Sequence of the first protein:
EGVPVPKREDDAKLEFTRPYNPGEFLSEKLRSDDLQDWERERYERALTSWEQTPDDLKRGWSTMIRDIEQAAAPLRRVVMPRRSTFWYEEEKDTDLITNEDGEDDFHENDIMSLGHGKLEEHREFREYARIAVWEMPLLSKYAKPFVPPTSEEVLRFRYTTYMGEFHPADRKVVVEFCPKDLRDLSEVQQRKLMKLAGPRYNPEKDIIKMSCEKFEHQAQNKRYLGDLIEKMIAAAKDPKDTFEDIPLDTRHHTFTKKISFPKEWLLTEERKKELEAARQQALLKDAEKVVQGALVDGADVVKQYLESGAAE

Residue-level contacts at the interface:
Residue H201 in the second protein interacts with residue R86 in the first protein (closest heavy-atom distance 3.1 Å).
Residue N64 in the second protein is in contact with residue E206 in the first protein (closest heavy-atom distance 2.8 Å).
Residue F49 in the second protein interacts with residue K159 in the first protein (closest heavy-atom distance 2.5 Å).
Residue R135 in the second protein contacts residue Y129 in the first protein (closest heavy-atom distance 2.8 Å).
Residue S150 in the second protein is in contact with residue A112 in the first protein (closest heavy-atom distance 3.2 Å).
Residue R135 in the second protein is in contact with residue E144 in the first protein (closest heavy-atom distance 2.4 Å).
Residue K143 in the second protein contacts residue L116 in the first protein (closest heavy-atom distance 2.8 Å).
Residue F63 in the second protein is in contact with residue E206 in the first protein (closest heavy-atom distance 3.1 Å).
Residue N64 in the second protein interacts with residue F207 in the first protein (closest heavy-atom distance 3.4 Å).
Residue R135 in the second protein is in contact with residue W128 in the first protein (closest heavy-atom distance 3.3 Å).
Residue E216 in the second protein is in contact with residue R117 in the first protein (closest heavy-atom distance 3.3 Å).
Residue I158 in the second protein interacts with residue I109 in the first protein (closest heavy-atom distance 3.3 Å).
Residue N110 in the second protein interacts with residue Y129 in the first protein (closest heavy-atom distance 3.2 Å).
Residue I21 in the second protein is in contact with residue D222 in the first protein (closest heavy-atom distance 3.0 Å).
Residue S139 in the second protein interacts with residue L137 in the first protein (closest heavy-atom distance 3.2 Å).
Residue A211 in the second protein is in contact with residue Y61 in the first protein (closest heavy-atom distance 3.3 Å).
Residue K278 in the second protein is in contact with residue E130 in the first protein (closest heavy-atom distance 2.8 Å).
Residue N484 in the second protein contacts residue L155 in the first protein (closest heavy-atom distance 3.2 Å).
Residue R262 in the second protein is in contact with residue D151 in the first protein (closest heavy-atom distance 2.9 Å).
Residue V107 in the second protein is in contact with residue E131 in the first protein (closest heavy-atom distance 3.0 Å).
Residue R100 in the second protein is in contact with residue K133 in the first protein (closest heavy-atom distance 3.2 Å).
Residue K430 in the second protein interacts with residue M153 in the first protein (closest heavy-atom distance 3.2 Å).
Residue V154 in the second protein is in contact with residue D108 in the first protein (closest heavy-atom distance 3.1 Å).
Residue Y131 in the second protein contacts residue S154 in the first protein (closest heavy-atom distance 3.3 Å).
Residue K120 in the second protein interacts with residue E165 in the first protein (closest heavy-atom distance 2.6 Å).
Residue L147 in the second protein contacts residue A112 in the first protein (closest heavy-atom distance 3.4 Å).
Residue E486 in the second protein contacts residue L155 in the first protein (closest heavy-atom distance 3.4 Å).
Residue K215 in the second protein interacts with residue R117 in the first protein (closest heavy-atom distance 3.3 Å).
Residue S506 in the second protein interacts with residue M153 in the first protein (closest heavy-atom distance 3.2 Å).
Residue F264 in the second protein interacts with residue D145 in the first protein (closest heavy-atom distance 3.3 Å).
Residue V20 in the second protein interacts with residue D222 in the first protein (closest heavy-atom distance 2.7 Å).
Residue K142 in the second protein contacts residue E144 in the first protein (closest heavy-atom distance 3.4 Å).
Residue N123 in the second protein is in contact with residue E206 in the first protein (closest heavy-atom distance 3.0 Å).
Residue L266 in the second protein contacts residue S154 in the first protein (closest heavy-atom distance 3.1 Å).
Residue I204 in the second protein contacts residue R83 in the first protein (closest heavy-atom distance 3.4 Å).
Residue P51 in the second protein contacts residue G158 in the first protein (closest heavy-atom distance 3.4 Å).
Residue N281 in the second protein interacts with residue E131 in the first protein (closest heavy-atom distance 2.5 Å).
Residue S139 in the second protein interacts with residue Y129 in the first protein (closest heavy-atom distance 3.1 Å).
Residue E216 in the second protein interacts with residue E110 in the first protein (closest heavy-atom distance 2.6 Å).
Residue N123 in the second protein interacts with residue M204 in the first protein (closest heavy-atom distance 2.9 Å).
Residue H201 in the second protein is in contact with residue R83 in the first protein (closest heavy-atom distance 3.0 Å).
Residue I423 in the second protein is in contact with residue H163 in the first protein (closest heavy-atom distance 3.3 Å).
Residue Y25 in the second protein interacts with residue R197 in the first protein (closest heavy-atom distance 3.2 Å).
Residue R226 in the second protein contacts residue D134 in the first protein (closest heavy-atom distance 2.9 Å).
Residue L266 in the second protein is in contact with residue D151 in the first protein (closest heavy-atom distance 3.3 Å).
Residue S17 in the second protein interacts with residue S192 in the first protein (closest heavy-atom distance 3.0 Å).
Residue N110 in the second protein is in contact with residue E132 in the first protein (closest heavy-atom distance 3.4 Å).
Residue V154 in the second protein is in contact with residue M105 in the first protein (closest heavy-atom distance 3.3 Å).
Residue Y25 in the second protein interacts with residue E217 in the first protein (closest heavy-atom distance 2.4 Å).
Residue K24 in the second protein interacts with residue K246 in the first protein (closest heavy-atom distance 3.2 Å).
Residue S19 in the second protein interacts with residue T191 in the first protein (closest heavy-atom distance 2.5 Å).
Residue K278 in the second protein interacts with residue F127 in the first protein (closest heavy-atom distance 2.9 Å).
Residue Y48 in the second protein is in contact with residue K159 in the first protein (closest heavy-atom distance 3.3 Å).
Residue I158 in the second protein contacts residue M105 in the first protein (closest heavy-atom distance 3.4 Å).
Residue Y214 in the second protein interacts with residue E56 in the first protein (closest heavy-atom distance 3.3 Å).
Residue S200 in the second protein interacts with residue R83 in the first protein (closest heavy-atom distance 2.7 Å).
Residue S19 in the second protein contacts residue E194 in the first protein (closest heavy-atom distance 3.1 Å).
Residue N110 in the second protein interacts with residue W128 in the first protein (closest heavy-atom distance 3.4 Å).
Residue K54 in the second protein interacts with residue S154 in the first protein (closest heavy-atom distance 3.2 Å).
Residue N267 in the second protein is in contact with residue S154 in the first protein (closest heavy-atom distance 3.1 Å).

Sequence of the second protein:
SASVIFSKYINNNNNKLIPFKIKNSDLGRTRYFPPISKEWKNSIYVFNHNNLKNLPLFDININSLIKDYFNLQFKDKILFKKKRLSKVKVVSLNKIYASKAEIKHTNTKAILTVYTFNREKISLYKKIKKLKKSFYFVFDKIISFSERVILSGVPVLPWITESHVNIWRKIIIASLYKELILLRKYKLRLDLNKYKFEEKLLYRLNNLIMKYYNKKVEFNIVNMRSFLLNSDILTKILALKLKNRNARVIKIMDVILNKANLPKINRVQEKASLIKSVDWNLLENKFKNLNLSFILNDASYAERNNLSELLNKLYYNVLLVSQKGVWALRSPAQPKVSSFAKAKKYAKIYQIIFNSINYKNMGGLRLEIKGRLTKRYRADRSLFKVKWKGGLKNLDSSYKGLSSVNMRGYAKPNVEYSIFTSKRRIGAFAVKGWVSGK

The following describes two proteins that form a bound complex.